Contacts between the two chains:
Residue R82 in protein 1 is in contact with residue D6 in protein 2 (closest heavy-atom distance 2.9 Å).
Residue I443 in protein 1 is in contact with residue M7 in protein 2 (closest heavy-atom distance 3.7 Å).
Residue E444 in protein 1 is in contact with residue F10 in protein 2 (closest heavy-atom distance 3.5 Å).
Residue V81 in protein 1 is in contact with residue M7 in protein 2 (closest heavy-atom distance 4.7 Å).
Residue I83 in protein 1 is in contact with residue R3 in protein 2 (closest heavy-atom distance 3.8 Å).
Residue F80 in protein 1 contacts residue R9 in protein 2 (closest heavy-atom distance 4.2 Å).
Residue R82 in protein 1 is in contact with residue R3 in protein 2 (closest heavy-atom distance 3.7 Å).
Residue F80 in protein 1 contacts residue M7 in protein 2 (closest heavy-atom distance 4.0 Å).
Residue I443 in protein 1 is in contact with residue F10 in protein 2 (closest heavy-atom distance 4.3 Å).
Residue M447 in protein 1 is in contact with residue F10 in protein 2 (closest heavy-atom distance 3.5 Å).
Residue F80 in protein 1 is in contact with residue F10 in protein 2 (closest heavy-atom distance 3.5 Å).
Residue F80 in protein 1 contacts residue D6 in protein 2 (closest heavy-atom distance 3.3 Å).
Residue V81 in protein 1 is in contact with residue R3 in protein 2 (closest heavy-atom distance 3.8 Å).
Residue I83 in protein 1 is in contact with residue F2 in protein 2 (closest heavy-atom distance 4.0 Å).
Residue E439 in protein 1 is in contact with residue R3 in protein 2 (closest heavy-atom distance 3.2 Å).

Sequence of protein 2:
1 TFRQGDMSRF

Sequence of protein 1:
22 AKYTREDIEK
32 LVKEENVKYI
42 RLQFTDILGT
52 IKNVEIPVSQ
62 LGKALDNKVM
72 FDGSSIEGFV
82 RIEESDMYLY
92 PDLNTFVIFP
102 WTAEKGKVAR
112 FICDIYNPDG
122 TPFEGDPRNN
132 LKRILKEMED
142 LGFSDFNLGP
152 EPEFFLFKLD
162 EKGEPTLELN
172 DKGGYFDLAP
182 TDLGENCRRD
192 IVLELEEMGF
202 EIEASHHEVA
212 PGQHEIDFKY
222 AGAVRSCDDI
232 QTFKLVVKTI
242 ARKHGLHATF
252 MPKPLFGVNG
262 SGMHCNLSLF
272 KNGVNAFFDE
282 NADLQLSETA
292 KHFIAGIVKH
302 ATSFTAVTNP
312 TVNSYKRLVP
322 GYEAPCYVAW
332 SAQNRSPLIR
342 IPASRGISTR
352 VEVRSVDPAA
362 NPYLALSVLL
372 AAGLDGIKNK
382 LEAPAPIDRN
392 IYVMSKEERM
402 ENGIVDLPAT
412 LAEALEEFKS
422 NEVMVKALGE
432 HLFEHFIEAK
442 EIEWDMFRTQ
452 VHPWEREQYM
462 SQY

The following describes two proteins that form a bound complex.